These two protein chains interact to form a complex.

Contacts between the two chains:
Residue I34 in protein 1 interacts with residue A53 in protein 2 (closest heavy-atom distance 3.5 Å).
Residue E13 in protein 1 is in contact with residue A54 in protein 2 (closest heavy-atom distance 3.8 Å).
Residue N5 in protein 1 contacts residue S12 in protein 2 (closest heavy-atom distance 3.9 Å).
Residue S16 in protein 1 interacts with residue G51 in protein 2 (closest heavy-atom distance 2.0 Å).
Residue P6 in protein 1 interacts with residue I11 in protein 2 (closest heavy-atom distance 4.7 Å).
Residue S3 in protein 1 contacts residue V14 in protein 2 (closest heavy-atom distance 4.2 Å).
Residue V18 in protein 1 contacts residue F56 in protein 2 (closest heavy-atom distance 4.3 Å).
Residue E4 in protein 1 interacts with residue I11 in protein 2 (closest heavy-atom distance 3.1 Å).
Residue E33 in protein 1 is in contact with residue F56 in protein 2 (closest heavy-atom distance 3.2 Å).
Residue E33 in protein 1 interacts with residue V52 in protein 2 (closest heavy-atom distance 5.0 Å).
Residue E13 in protein 1 interacts with residue D47 in protein 2 (closest heavy-atom distance 3.3 Å).
Residue I11 in protein 1 contacts residue A54 in protein 2 (closest heavy-atom distance 4.4 Å).
Residue E33 in protein 1 interacts with residue A53 in protein 2 (closest heavy-atom distance 3.1 Å).
Residue A22 in protein 1 is in contact with residue I55 in protein 2 (closest heavy-atom distance 4.2 Å).
Residue V14 in protein 1 interacts with residue V52 in protein 2 (closest heavy-atom distance 3.1 Å).
Residue T2 in protein 1 interacts with residue K36 in protein 2 (closest heavy-atom distance 3.9 Å).
Residue P6 in protein 1 contacts residue S12 in protein 2 (closest heavy-atom distance 4.2 Å).
Residue S16 in protein 1 contacts residue F56 in protein 2 (closest heavy-atom distance 4.2 Å).
Residue V14 in protein 1 contacts residue G51 in protein 2 (closest heavy-atom distance 4.5 Å).
Residue V14 in protein 1 contacts residue A54 in protein 2 (closest heavy-atom distance 4.9 Å).
Residue T2 in protein 1 interacts with residue V14 in protein 2 (closest heavy-atom distance 4.5 Å).
Residue P6 in protein 1 is in contact with residue P10 in protein 2 (closest heavy-atom distance 4.8 Å).
Residue S3 in protein 1 is in contact with residue S12 in protein 2 (closest heavy-atom distance 2.8 Å).
Residue P1 in protein 1 contacts residue K43 in protein 2 (closest heavy-atom distance 4.9 Å).
Residue P1 in protein 1 is in contact with residue A40 in protein 2 (closest heavy-atom distance 4.1 Å).
Residue T2 in protein 1 interacts with residue A35 in protein 2 (closest heavy-atom distance 3.4 Å).
Residue E33 in protein 1 is in contact with residue W58 in protein 2 (closest heavy-atom distance 2.8 Å).
Residue A22 in protein 1 interacts with residue I48 in protein 2 (closest heavy-atom distance 4.9 Å).
Residue T2 in protein 1 contacts residue A41 in protein 2 (closest heavy-atom distance 3.1 Å).
Residue S16 in protein 1 contacts residue G50 in protein 2 (closest heavy-atom distance 4.1 Å).
Residue G17 in protein 1 is in contact with residue G51 in protein 2 (closest heavy-atom distance 4.3 Å).
Residue A15 in protein 1 is in contact with residue A53 in protein 2 (closest heavy-atom distance 4.6 Å).
Residue P1 in protein 1 is in contact with residue A41 in protein 2 (closest heavy-atom distance 3.3 Å).
Residue E13 in protein 1 interacts with residue V52 in protein 2 (closest heavy-atom distance 3.4 Å).
Residue I34 in protein 1 contacts residue W58 in protein 2 (closest heavy-atom distance 4.2 Å).
Residue A15 in protein 1 interacts with residue V52 in protein 2 (closest heavy-atom distance 4.4 Å).
Residue S16 in protein 1 interacts with residue A53 in protein 2 (closest heavy-atom distance 4.5 Å).
Residue I28 in protein 1 is in contact with residue F56 in protein 2 (closest heavy-atom distance 4.4 Å).
Residue E4 in protein 1 interacts with residue S12 in protein 2 (closest heavy-atom distance 2.6 Å).
Residue A15 in protein 1 contacts residue G51 in protein 2 (closest heavy-atom distance 3.9 Å).
Residue G9 in protein 1 interacts with residue K43 in protein 2 (closest heavy-atom distance 4.7 Å).
Residue E4 in protein 1 interacts with residue V14 in protein 2 (closest heavy-atom distance 3.7 Å).
Residue V30 in protein 1 contacts residue W58 in protein 2 (closest heavy-atom distance 4.2 Å).
Residue A22 in protein 1 contacts residue F56 in protein 2 (closest heavy-atom distance 4.1 Å).
Residue T2 in protein 1 is in contact with residue I34 in protein 2 (closest heavy-atom distance 4.7 Å).
Residue V14 in protein 1 is in contact with residue A53 in protein 2 (closest heavy-atom distance 2.8 Å).
Residue I8 in protein 1 interacts with residue K43 in protein 2 (closest heavy-atom distance 3.8 Å).
Residue E13 in protein 1 is in contact with residue K43 in protein 2 (closest heavy-atom distance 3.3 Å).
Residue S16 in protein 1 interacts with residue V52 in protein 2 (closest heavy-atom distance 4.2 Å).

Sequence of protein 1:
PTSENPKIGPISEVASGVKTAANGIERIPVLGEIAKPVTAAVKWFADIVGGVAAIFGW

Sequence of protein 2:
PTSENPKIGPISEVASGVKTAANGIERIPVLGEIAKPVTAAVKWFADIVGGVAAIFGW